Sequence of protein 1:
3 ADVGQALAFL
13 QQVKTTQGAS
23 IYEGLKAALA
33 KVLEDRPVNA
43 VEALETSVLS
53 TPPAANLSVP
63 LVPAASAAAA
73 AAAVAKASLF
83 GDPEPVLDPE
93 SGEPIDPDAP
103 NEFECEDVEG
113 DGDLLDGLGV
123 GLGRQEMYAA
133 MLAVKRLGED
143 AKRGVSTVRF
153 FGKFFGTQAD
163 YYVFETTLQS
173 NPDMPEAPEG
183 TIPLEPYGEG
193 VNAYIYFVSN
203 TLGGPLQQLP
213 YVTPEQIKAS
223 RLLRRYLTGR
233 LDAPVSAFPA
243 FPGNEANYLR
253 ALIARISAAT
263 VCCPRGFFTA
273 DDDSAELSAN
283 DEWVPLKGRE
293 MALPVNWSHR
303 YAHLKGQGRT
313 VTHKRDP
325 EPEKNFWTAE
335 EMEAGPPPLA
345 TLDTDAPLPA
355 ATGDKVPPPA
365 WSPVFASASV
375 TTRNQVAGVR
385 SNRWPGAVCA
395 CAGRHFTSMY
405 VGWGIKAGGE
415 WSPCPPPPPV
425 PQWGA

Contacts between the two chains:
Residue A200 in protein 2 is in contact with residue D98 in protein 1 (closest heavy-atom distance 3.9 Å).
Residue F194 in protein 2 contacts residue A73 in protein 1 (closest heavy-atom distance 4.0 Å).
Residue D243 in protein 2 contacts residue L208 in protein 1 (closest heavy-atom distance 4.1 Å).
Residue K54 in protein 2 contacts residue G94 in protein 1 (closest heavy-atom distance 4.6 Å).
Residue P202 in protein 2 is in contact with residue I97 in protein 1 (closest heavy-atom distance 4.3 Å).
Residue Y187 in protein 2 contacts residue V64 in protein 1 (closest heavy-atom distance 4.7 Å).
Residue D243 in protein 2 contacts residue P207 in protein 1 (closest heavy-atom distance 3.6 Å).
Residue W185 in protein 2 interacts with residue A69 in protein 1 (closest heavy-atom distance 3.8 Å).
Residue N424 in protein 2 interacts with residue P62 in protein 1 (closest heavy-atom distance 3.2 Å).
Residue T247 in protein 2 is in contact with residue L208 in protein 1 (closest heavy-atom distance 4.1 Å).
Residue W185 in protein 2 is in contact with residue A72 in protein 1 (closest heavy-atom distance 3.5 Å).
Residue L190 in protein 2 is in contact with residue A72 in protein 1 (closest heavy-atom distance 4.6 Å).
Residue K54 in protein 2 is in contact with residue P91 in protein 1 (closest heavy-atom distance 3.7 Å).
Residue S199 in protein 2 interacts with residue D100 in protein 1 (closest heavy-atom distance 3.4 Å).
Residue N423 in protein 2 contacts residue S60 in protein 1 (closest heavy-atom distance 4.3 Å).
Residue S246 in protein 2 is in contact with residue P207 in protein 1 (closest heavy-atom distance 4.2 Å).
Residue P202 in protein 2 contacts residue D90 in protein 1 (closest heavy-atom distance 4.0 Å).
Residue F241 in protein 2 contacts residue A73 in protein 1 (closest heavy-atom distance 3.5 Å).
Residue S246 in protein 2 contacts residue Q209 in protein 1 (closest heavy-atom distance 4.8 Å).
Residue R191 in protein 2 is in contact with residue V88 in protein 1 (closest heavy-atom distance 4.8 Å).
Residue S242 in protein 2 contacts residue P207 in protein 1 (closest heavy-atom distance 4.2 Å).
Residue F241 in protein 2 interacts with residue A70 in protein 1 (closest heavy-atom distance 3.6 Å).
Residue D420 in protein 2 interacts with residue L63 in protein 1 (closest heavy-atom distance 4.8 Å).
Residue A200 in protein 2 contacts residue D100 in protein 1 (closest heavy-atom distance 4.5 Å).
Residue D243 in protein 2 interacts with residue R145 in protein 1 (closest heavy-atom distance 3.1 Å).
Residue A201 in protein 2 interacts with residue I97 in protein 1 (closest heavy-atom distance 3.6 Å).
Residue Y187 in protein 2 is in contact with residue L63 in protein 1 (closest heavy-atom distance 3.6 Å).
Residue D420 in protein 2 interacts with residue P62 in protein 1 (closest heavy-atom distance 3.0 Å).
Residue R191 in protein 2 interacts with residue E86 in protein 1 (closest heavy-atom distance 2.7 Å).
Residue F241 in protein 2 contacts residue P207 in protein 1 (closest heavy-atom distance 4.2 Å).
Residue P198 in protein 2 is in contact with residue V88 in protein 1 (closest heavy-atom distance 3.8 Å).
Residue F194 in protein 2 is in contact with residue A72 in protein 1 (closest heavy-atom distance 4.2 Å).
Residue P186 in protein 2 is in contact with residue V64 in protein 1 (closest heavy-atom distance 4.0 Å).
Residue R212 in protein 2 interacts with residue P91 in protein 1 (closest heavy-atom distance 3.9 Å).
Residue W185 in protein 2 contacts residue A66 in protein 1 (closest heavy-atom distance 3.9 Å).
Residue W185 in protein 2 contacts residue P65 in protein 1 (closest heavy-atom distance 4.0 Å).
Residue T247 in protein 2 contacts residue R145 in protein 1 (closest heavy-atom distance 4.2 Å).
Residue N423 in protein 2 is in contact with residue L63 in protein 1 (closest heavy-atom distance 4.9 Å).
Residue F194 in protein 2 interacts with residue V76 in protein 1 (closest heavy-atom distance 4.2 Å).
Residue G195 in protein 2 is in contact with residue V76 in protein 1 (closest heavy-atom distance 4.5 Å).
Residue L190 in protein 2 contacts residue V76 in protein 1 (closest heavy-atom distance 3.8 Å).
Residue F241 in protein 2 interacts with residue A69 in protein 1 (closest heavy-atom distance 3.8 Å).
Residue W185 in protein 2 contacts residue V64 in protein 1 (closest heavy-atom distance 4.9 Å).
Residue R212 in protein 2 interacts with residue E92 in protein 1 (closest heavy-atom distance 3.8 Å).
Residue D208 in protein 2 is in contact with residue P91 in protein 1 (closest heavy-atom distance 4.7 Å).
Residue D420 in protein 2 contacts residue V64 in protein 1 (closest heavy-atom distance 4.6 Å).
Residue D293 in protein 2 contacts residue A70 in protein 1 (closest heavy-atom distance 3.8 Å).
Residue P198 in protein 2 contacts residue I97 in protein 1 (closest heavy-atom distance 4.1 Å).
Residue D243 in protein 2 interacts with residue D142 in protein 1 (closest heavy-atom distance 4.8 Å).
Residue P198 in protein 2 interacts with residue D100 in protein 1 (closest heavy-atom distance 3.8 Å).
Residue W292 in protein 2 interacts with residue A69 in protein 1 (closest heavy-atom distance 4.1 Å).
Residue F194 in protein 2 is in contact with residue A69 in protein 1 (closest heavy-atom distance 3.9 Å).
Residue R191 in protein 2 is in contact with residue V76 in protein 1 (closest heavy-atom distance 4.1 Å).
Residue A200 in protein 2 is in contact with residue I97 in protein 1 (closest heavy-atom distance 3.7 Å).
Residue N423 in protein 2 interacts with residue V61 in protein 1 (closest heavy-atom distance 3.2 Å).
Residue P198 in protein 2 contacts residue D98 in protein 1 (closest heavy-atom distance 4.5 Å).
Residue N423 in protein 2 contacts residue P62 in protein 1 (closest heavy-atom distance 4.3 Å).
Residue R263 in protein 2 is in contact with residue E92 in protein 1 (closest heavy-atom distance 3.9 Å).
Residue W185 in protein 2 interacts with residue S68 in protein 1 (closest heavy-atom distance 3.1 Å).

Sequence of protein 2:
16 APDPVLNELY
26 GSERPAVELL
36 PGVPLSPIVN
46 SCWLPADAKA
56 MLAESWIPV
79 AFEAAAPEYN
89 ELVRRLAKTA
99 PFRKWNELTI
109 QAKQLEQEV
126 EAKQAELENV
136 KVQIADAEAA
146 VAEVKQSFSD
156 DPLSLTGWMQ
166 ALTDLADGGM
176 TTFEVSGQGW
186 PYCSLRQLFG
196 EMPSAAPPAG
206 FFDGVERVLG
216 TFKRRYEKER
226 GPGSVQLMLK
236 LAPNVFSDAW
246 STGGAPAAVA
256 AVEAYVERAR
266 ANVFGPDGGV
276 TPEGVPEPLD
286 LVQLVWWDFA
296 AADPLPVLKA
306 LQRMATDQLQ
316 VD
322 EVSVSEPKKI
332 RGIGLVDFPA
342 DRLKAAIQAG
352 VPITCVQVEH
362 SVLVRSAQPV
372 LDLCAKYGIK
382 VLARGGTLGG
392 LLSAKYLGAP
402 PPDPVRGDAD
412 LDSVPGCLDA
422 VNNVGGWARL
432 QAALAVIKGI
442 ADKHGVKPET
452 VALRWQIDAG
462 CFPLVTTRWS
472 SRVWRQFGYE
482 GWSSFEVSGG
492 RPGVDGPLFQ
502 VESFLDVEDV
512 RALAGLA

The following describes two proteins that form a bound complex.